Sequence of protein 2:
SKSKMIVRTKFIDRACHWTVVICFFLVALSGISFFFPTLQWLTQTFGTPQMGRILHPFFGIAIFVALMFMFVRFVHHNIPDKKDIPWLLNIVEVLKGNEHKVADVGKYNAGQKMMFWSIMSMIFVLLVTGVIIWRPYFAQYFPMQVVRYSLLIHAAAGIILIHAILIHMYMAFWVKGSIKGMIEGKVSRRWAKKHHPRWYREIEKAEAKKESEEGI

These two protein chains interact to form a complex.

Sequence of protein 1:
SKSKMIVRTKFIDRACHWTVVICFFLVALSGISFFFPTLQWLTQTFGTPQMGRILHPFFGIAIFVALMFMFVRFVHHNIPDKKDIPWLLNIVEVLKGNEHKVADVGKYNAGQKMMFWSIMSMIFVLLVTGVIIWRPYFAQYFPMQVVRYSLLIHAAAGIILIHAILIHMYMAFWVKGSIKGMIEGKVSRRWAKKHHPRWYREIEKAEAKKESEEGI

Contacts between the two chains:
Residue F47 in protein 2 is in contact with residue T39 in protein 1 (closest heavy-atom distance 4.1 Å).
Residue T49 in protein 2 is in contact with residue T39 in protein 1 (closest heavy-atom distance 3.4 Å).
Residue M52 in protein 2 is in contact with residue T39 in protein 1 (closest heavy-atom distance 4.2 Å).
Residue T49 in protein 2 contacts residue Q41 in protein 1 (closest heavy-atom distance 3.8 Å).
Residue G48 in protein 2 interacts with residue Q41 in protein 1 (closest heavy-atom distance 3.8 Å).
Residue G48 in protein 2 interacts with residue W42 in protein 1 (closest heavy-atom distance 4.7 Å).
Residue Q45 in protein 2 interacts with residue W42 in protein 1 (closest heavy-atom distance 3.6 Å).
Residue Q45 in protein 2 contacts residue Q41 in protein 1 (closest heavy-atom distance 3.6 Å).
Residue Q45 in protein 2 interacts with residue Q45 in protein 1 (closest heavy-atom distance 4.7 Å).
Residue G48 in protein 2 is in contact with residue L40 in protein 1 (closest heavy-atom distance 4.0 Å).
Residue W42 in protein 2 contacts residue W42 in protein 1 (closest heavy-atom distance 3.0 Å).
Residue G48 in protein 2 contacts residue T39 in protein 1 (closest heavy-atom distance 3.0 Å).